Sequence of the first protein:
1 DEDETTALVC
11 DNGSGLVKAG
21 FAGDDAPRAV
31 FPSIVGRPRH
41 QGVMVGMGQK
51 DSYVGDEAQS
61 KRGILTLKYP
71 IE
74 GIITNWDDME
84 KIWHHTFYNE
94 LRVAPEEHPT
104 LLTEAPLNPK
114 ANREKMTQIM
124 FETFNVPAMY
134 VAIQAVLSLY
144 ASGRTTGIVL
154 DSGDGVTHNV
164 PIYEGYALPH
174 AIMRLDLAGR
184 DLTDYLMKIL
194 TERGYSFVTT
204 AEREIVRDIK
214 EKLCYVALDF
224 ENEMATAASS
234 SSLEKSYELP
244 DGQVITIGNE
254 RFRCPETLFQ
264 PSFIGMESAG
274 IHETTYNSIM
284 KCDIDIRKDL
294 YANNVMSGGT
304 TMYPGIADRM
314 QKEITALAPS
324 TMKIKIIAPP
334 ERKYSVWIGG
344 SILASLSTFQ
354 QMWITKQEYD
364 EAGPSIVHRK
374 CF

Residue-level contacts at the interface:
Residue D311 in the first protein is in contact with residue K123 in the second protein (closest heavy-atom distance 4.5 Å).
Residue D311 in the first protein interacts with residue Q119 in the second protein (closest heavy-atom distance 4.8 Å).

These two protein chains interact to form a complex.

Sequence of the second protein:
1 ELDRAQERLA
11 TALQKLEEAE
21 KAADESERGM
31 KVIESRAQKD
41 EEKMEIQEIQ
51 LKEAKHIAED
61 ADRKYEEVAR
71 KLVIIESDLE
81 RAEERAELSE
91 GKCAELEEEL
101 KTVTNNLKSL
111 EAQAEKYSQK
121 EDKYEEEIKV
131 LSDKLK